Sequence of protein 1:
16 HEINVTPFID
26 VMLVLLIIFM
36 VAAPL

Contacts between the two chains:
Residue F179 in protein 2 interacts with residue F23 in protein 1 (closest heavy-atom distance 4.2 Å).
Residue F179 in protein 2 is in contact with residue N19 in protein 1 (closest heavy-atom distance 4.5 Å).
Residue L182 in protein 2 contacts residue F23 in protein 1 (closest heavy-atom distance 4.1 Å).
Residue T202 in protein 2 is in contact with residue P39 in protein 1 (closest heavy-atom distance 4.1 Å).
Residue F179 in protein 2 is in contact with residue I18 in protein 1 (closest heavy-atom distance 3.7 Å).
Residue F193 in protein 2 contacts residue F34 in protein 1 (closest heavy-atom distance 3.4 Å).

Sequence of protein 2:
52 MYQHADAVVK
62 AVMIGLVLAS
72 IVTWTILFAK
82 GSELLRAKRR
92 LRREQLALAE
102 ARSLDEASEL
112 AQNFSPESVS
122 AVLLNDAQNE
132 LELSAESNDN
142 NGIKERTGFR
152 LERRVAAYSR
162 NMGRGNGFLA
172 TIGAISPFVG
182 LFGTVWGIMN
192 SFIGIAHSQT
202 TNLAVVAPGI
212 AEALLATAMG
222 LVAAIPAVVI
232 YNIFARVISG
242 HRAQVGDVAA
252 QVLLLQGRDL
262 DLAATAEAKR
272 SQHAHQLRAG

This data describes a binding interaction between two proteins.